Interface contacts:
Residue W98 in chain A is in contact with residue P5 in chain B (closest heavy-atom distance 4.6 Å).
Residue E64 in chain A contacts residue M2 in chain B (closest heavy-atom distance 3.0 Å).
Residue H156 in chain A contacts residue V6 in chain B (closest heavy-atom distance 3.4 Å).
Residue I74 in chain A interacts with residue I8 in chain B (closest heavy-atom distance 4.0 Å).
Residue T71 in chain A interacts with residue M2 in chain B (closest heavy-atom distance 3.2 Å).
Residue Y160 in chain A is in contact with residue R1 in chain B (closest heavy-atom distance 2.4 Å).
Residue T81 in chain A is in contact with residue L9 in chain B (closest heavy-atom distance 3.1 Å).
Residue H156 in chain A is in contact with residue Y3 in chain B (closest heavy-atom distance 3.8 Å).
Residue Y8 in chain A is in contact with residue M2 in chain B (closest heavy-atom distance 3.2 Å).
Residue T71 in chain A interacts with residue Y3 in chain B (closest heavy-atom distance 4.2 Å).
Residue Y85 in chain A contacts residue L9 in chain B (closest heavy-atom distance 2.3 Å).
Residue Q157 in chain A is in contact with residue Y3 in chain B (closest heavy-atom distance 3.4 Å).
Residue Y160 in chain A contacts residue M2 in chain B (closest heavy-atom distance 3.7 Å).
Residue S148 in chain A contacts residue I8 in chain B (closest heavy-atom distance 4.1 Å).
Residue S148 in chain A contacts residue L9 in chain B (closest heavy-atom distance 4.8 Å).
Residue Y8 in chain A is in contact with residue R1 in chain B (closest heavy-atom distance 2.9 Å).
Residue Y172 in chain A contacts residue R1 in chain B (closest heavy-atom distance 3.0 Å).
Residue F75 in chain A interacts with residue P5 in chain B (closest heavy-atom distance 4.2 Å).
Residue S144 in chain A interacts with residue L9 in chain B (closest heavy-atom distance 3.0 Å).
Residue L125 in chain A contacts residue L9 in chain B (closest heavy-atom distance 4.0 Å).
Residue T71 in chain A interacts with residue S4 in chain B (closest heavy-atom distance 3.5 Å).
Residue Y160 in chain A interacts with residue Y3 in chain B (closest heavy-atom distance 3.7 Å).
Residue M46 in chain A is in contact with residue M2 in chain B (closest heavy-atom distance 4.3 Å).
Residue S144 in chain A interacts with residue I8 in chain B (closest heavy-atom distance 4.8 Å).
Residue H10 in chain A interacts with residue M2 in chain B (closest heavy-atom distance 3.2 Å).
Residue F117 in chain A contacts residue L9 in chain B (closest heavy-atom distance 4.4 Å).
Residue W98 in chain A is in contact with residue M2 in chain B (closest heavy-atom distance 4.8 Å).
Residue S67 in chain A is in contact with residue Y3 in chain B (closest heavy-atom distance 4.4 Å).
Residue V77 in chain A is in contact with residue I8 in chain B (closest heavy-atom distance 4.5 Å).
Residue S148 in chain A interacts with residue S7 in chain B (closest heavy-atom distance 3.2 Å).
Residue Y124 in chain A contacts residue L9 in chain B (closest heavy-atom distance 4.2 Å).
Residue W98 in chain A contacts residue Y3 in chain B (closest heavy-atom distance 3.0 Å).
Residue E64 in chain A contacts residue R1 in chain B (closest heavy-atom distance 2.8 Å).
Residue D70 in chain A is in contact with residue P5 in chain B (closest heavy-atom distance 4.7 Å).
Residue I74 in chain A interacts with residue P5 in chain B (closest heavy-atom distance 3.6 Å).
Residue A151 in chain A is in contact with residue V6 in chain B (closest heavy-atom distance 4.8 Å).
Residue E115 in chain A contacts residue Y3 in chain B (closest heavy-atom distance 2.2 Å).
Residue K147 in chain A interacts with residue S7 in chain B (closest heavy-atom distance 4.1 Å).
Residue W98 in chain A contacts residue S4 in chain B (closest heavy-atom distance 4.7 Å).
Residue H100 in chain A interacts with residue M2 in chain B (closest heavy-atom distance 4.8 Å).
Residue S67 in chain A is in contact with residue M2 in chain B (closest heavy-atom distance 3.8 Å).
Residue N78 in chain A contacts residue I8 in chain B (closest heavy-atom distance 3.6 Å).
Residue L6 in chain A contacts residue R1 in chain B (closest heavy-atom distance 4.3 Å).
Residue K147 in chain A contacts residue I8 in chain B (closest heavy-atom distance 4.2 Å).
Residue T71 in chain A interacts with residue P5 in chain B (closest heavy-atom distance 3.6 Å).
Residue L96 in chain A interacts with residue L9 in chain B (closest heavy-atom distance 4.2 Å).
Residue A151 in chain A interacts with residue S7 in chain B (closest heavy-atom distance 3.8 Å).
Residue S25 in chain A is in contact with residue M2 in chain B (closest heavy-atom distance 4.6 Å).
Residue I143 in chain A is in contact with residue L9 in chain B (closest heavy-atom distance 4.6 Å).
Residue L82 in chain A is in contact with residue L9 in chain B (closest heavy-atom distance 4.2 Å).
Residue S67 in chain A interacts with residue S4 in chain B (closest heavy-atom distance 3.6 Å).
Residue H100 in chain A contacts residue Y3 in chain B (closest heavy-atom distance 4.1 Å).
Residue D70 in chain A contacts residue S4 in chain B (closest heavy-atom distance 3.5 Å).
Residue R63 in chain A is in contact with residue R1 in chain B (closest heavy-atom distance 3.5 Å).
Residue I74 in chain A interacts with residue S7 in chain B (closest heavy-atom distance 4.6 Å).
Residue W168 in chain A interacts with residue R1 in chain B (closest heavy-atom distance 3.4 Å).
Residue N78 in chain A interacts with residue L9 in chain B (closest heavy-atom distance 2.8 Å).
Residue K147 in chain A interacts with residue L9 in chain B (closest heavy-atom distance 3.2 Å).
Residue A68 in chain A contacts residue M2 in chain B (closest heavy-atom distance 3.9 Å).
Residue Y60 in chain A is in contact with residue R1 in chain B (closest heavy-atom distance 3.9 Å).

Sequence of chain B:
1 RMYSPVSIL

The following describes two proteins that form a bound complex.

Sequence of chain A:
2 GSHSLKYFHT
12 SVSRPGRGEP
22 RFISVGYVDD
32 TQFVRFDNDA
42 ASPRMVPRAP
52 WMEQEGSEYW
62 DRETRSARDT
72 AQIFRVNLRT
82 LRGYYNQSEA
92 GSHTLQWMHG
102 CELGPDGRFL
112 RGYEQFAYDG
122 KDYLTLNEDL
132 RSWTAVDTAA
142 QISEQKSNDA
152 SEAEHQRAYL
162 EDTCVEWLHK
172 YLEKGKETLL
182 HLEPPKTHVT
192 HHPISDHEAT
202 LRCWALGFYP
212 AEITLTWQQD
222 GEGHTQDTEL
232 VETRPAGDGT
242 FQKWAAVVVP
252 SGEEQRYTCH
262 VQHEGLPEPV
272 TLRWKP